Interface contacts:
Residue A797 in chain A interacts with residue E355 in chain B (closest heavy-atom distance 4.7 Å).
Residue A797 in chain A interacts with residue G356 in chain B (closest heavy-atom distance 4.7 Å).
Residue I821 in chain A contacts residue T261 in chain B (closest heavy-atom distance 4.4 Å).
Residue Y484 in chain A is in contact with residue E533 in chain B (closest heavy-atom distance 3.5 Å).

These two protein chains interact to form a complex.

Sequence of chain A:
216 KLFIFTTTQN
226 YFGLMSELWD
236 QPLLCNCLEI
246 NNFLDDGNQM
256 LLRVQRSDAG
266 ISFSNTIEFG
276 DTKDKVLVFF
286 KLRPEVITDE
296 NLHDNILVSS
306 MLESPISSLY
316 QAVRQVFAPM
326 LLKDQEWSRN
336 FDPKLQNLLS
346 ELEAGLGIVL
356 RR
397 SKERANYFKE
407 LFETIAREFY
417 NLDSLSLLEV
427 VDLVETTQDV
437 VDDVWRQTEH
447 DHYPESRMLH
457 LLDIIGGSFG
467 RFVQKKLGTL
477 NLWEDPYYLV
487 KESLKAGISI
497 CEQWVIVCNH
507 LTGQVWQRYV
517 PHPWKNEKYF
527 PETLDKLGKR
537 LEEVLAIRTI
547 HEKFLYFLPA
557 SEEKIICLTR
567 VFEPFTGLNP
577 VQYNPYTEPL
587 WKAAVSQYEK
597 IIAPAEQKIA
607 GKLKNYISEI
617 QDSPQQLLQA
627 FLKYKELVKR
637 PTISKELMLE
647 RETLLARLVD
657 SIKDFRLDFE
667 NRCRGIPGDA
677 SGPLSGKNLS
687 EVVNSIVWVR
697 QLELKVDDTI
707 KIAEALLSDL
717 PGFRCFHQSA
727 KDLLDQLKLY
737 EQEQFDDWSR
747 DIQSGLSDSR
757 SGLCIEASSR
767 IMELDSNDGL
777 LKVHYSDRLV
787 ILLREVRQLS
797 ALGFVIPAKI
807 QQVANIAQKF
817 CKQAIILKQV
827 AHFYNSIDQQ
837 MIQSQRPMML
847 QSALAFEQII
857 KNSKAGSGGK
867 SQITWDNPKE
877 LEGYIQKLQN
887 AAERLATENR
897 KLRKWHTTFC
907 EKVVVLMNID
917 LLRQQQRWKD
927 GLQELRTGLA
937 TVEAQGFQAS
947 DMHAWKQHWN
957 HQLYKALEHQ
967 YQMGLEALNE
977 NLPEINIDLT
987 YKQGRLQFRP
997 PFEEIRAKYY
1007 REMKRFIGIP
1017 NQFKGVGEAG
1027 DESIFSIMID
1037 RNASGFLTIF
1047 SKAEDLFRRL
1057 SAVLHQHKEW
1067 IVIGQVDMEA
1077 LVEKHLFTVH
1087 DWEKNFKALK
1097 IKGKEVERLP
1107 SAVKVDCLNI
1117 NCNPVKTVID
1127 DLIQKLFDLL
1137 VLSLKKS

Sequence of chain B:
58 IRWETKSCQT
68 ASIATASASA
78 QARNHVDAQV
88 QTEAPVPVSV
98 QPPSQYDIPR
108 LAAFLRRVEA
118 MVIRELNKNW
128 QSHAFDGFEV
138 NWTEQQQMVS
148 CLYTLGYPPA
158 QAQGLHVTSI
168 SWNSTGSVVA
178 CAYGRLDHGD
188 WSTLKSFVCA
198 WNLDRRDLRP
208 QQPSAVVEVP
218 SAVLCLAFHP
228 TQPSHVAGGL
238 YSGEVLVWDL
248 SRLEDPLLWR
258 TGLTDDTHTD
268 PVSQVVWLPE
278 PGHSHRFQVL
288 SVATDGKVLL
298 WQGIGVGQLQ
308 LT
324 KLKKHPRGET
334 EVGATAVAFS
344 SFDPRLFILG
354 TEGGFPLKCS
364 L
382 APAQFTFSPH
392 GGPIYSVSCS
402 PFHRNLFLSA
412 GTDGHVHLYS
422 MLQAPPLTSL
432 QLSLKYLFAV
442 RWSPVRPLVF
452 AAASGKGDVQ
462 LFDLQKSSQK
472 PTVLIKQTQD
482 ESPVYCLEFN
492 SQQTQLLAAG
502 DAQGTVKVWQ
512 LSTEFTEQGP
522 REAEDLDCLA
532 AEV